Sequence of protein 1:
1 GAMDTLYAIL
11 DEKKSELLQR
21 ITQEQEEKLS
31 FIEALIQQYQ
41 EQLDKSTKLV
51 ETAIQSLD

The following describes two proteins that form a bound complex.

Sequence of protein 2:
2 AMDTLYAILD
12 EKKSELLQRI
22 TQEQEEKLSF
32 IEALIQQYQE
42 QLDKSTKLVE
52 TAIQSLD

Interface contacts:
Residue S46 in protein 1 contacts residue A53 in protein 2 (closest heavy-atom distance 3.6 Å).
Residue A53 in protein 1 contacts residue V50 in protein 2 (closest heavy-atom distance 3.6 Å).
Residue V50 in protein 1 contacts residue A53 in protein 2 (closest heavy-atom distance 3.6 Å).
Residue Q42 in protein 1 is in contact with residue L57 in protein 2 (closest heavy-atom distance 3.8 Å).
Residue S56 in protein 1 is in contact with residue Q42 in protein 2 (closest heavy-atom distance 3.0 Å).
Residue S46 in protein 1 contacts residue L57 in protein 2 (closest heavy-atom distance 3.2 Å).
Residue S56 in protein 1 is in contact with residue L49 in protein 2 (closest heavy-atom distance 4.0 Å).
Residue L57 in protein 1 is in contact with residue Q42 in protein 2 (closest heavy-atom distance 3.6 Å).
Residue S46 in protein 1 contacts residue I54 in protein 2 (closest heavy-atom distance 4.9 Å).
Residue T52 in protein 1 contacts residue L49 in protein 2 (closest heavy-atom distance 3.8 Å).
Residue Q42 in protein 1 is in contact with residue S56 in protein 2 (closest heavy-atom distance 3.6 Å).
Residue L49 in protein 1 is in contact with residue A53 in protein 2 (closest heavy-atom distance 3.5 Å).
Residue L57 in protein 1 contacts residue S46 in protein 2 (closest heavy-atom distance 3.1 Å).
Residue L57 in protein 1 is in contact with residue L43 in protein 2 (closest heavy-atom distance 3.8 Å).
Residue A53 in protein 1 interacts with residue S46 in protein 2 (closest heavy-atom distance 3.0 Å).
Residue L49 in protein 1 is in contact with residue L49 in protein 2 (closest heavy-atom distance 3.7 Å).
Residue V50 in protein 1 contacts residue V50 in protein 2 (closest heavy-atom distance 4.6 Å).
Residue A53 in protein 1 contacts residue L49 in protein 2 (closest heavy-atom distance 3.9 Å).
Residue S56 in protein 1 is in contact with residue S46 in protein 2 (closest heavy-atom distance 3.3 Å).
Residue Q42 in protein 1 interacts with residue D58 in protein 2 (closest heavy-atom distance 4.1 Å).
Residue L49 in protein 1 interacts with residue S56 in protein 2 (closest heavy-atom distance 4.5 Å).
Residue S46 in protein 1 is in contact with residue S56 in protein 2 (closest heavy-atom distance 3.8 Å).
Residue L43 in protein 1 is in contact with residue L57 in protein 2 (closest heavy-atom distance 3.7 Å).
Residue L49 in protein 1 is in contact with residue T52 in protein 2 (closest heavy-atom distance 3.6 Å).